Sequence of chain A:
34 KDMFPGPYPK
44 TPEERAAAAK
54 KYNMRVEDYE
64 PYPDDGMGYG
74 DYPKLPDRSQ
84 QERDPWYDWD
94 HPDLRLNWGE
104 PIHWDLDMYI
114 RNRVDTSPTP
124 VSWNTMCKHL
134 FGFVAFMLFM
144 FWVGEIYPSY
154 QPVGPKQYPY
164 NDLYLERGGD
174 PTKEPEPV

Sequence of chain B:
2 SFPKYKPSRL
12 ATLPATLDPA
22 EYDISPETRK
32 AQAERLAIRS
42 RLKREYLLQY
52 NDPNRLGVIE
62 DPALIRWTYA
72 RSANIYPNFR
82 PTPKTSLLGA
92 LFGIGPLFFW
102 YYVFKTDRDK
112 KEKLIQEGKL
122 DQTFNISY

The following describes two proteins that form a bound complex.

Interface contacts:
Residue Y75 in chain A contacts residue W68 in chain B (closest heavy-atom distance 3.3 Å).
Residue G69 in chain A contacts residue F80 in chain B (closest heavy-atom distance 2.8 Å).
Residue G71 in chain A is in contact with residue N75 in chain B (closest heavy-atom distance 3.7 Å).
Residue D80 in chain A contacts residue T13 in chain B (closest heavy-atom distance 4.0 Å).
Residue M70 in chain A is in contact with residue L89 in chain B (closest heavy-atom distance 4.1 Å).
Residue T119 in chain A is in contact with residue A12 in chain B (closest heavy-atom distance 3.7 Å).
Residue G102 in chain A is in contact with residue A64 in chain B (closest heavy-atom distance 3.5 Å).
Residue W101 in chain A interacts with residue E61 in chain B (closest heavy-atom distance 4.0 Å).
Residue Y90 in chain A interacts with residue R40 in chain B (closest heavy-atom distance 3.1 Å).
Residue P121 in chain A is in contact with residue P15 in chain B (closest heavy-atom distance 3.9 Å).
Residue F37 in chain A is in contact with residue Y70 in chain B (closest heavy-atom distance 3.5 Å).
Residue P38 in chain A is in contact with residue N75 in chain B (closest heavy-atom distance 3.2 Å).
Residue P38 in chain A contacts residue R67 in chain B (closest heavy-atom distance 3.8 Å).
Residue V59 in chain A is in contact with residue E35 in chain B (closest heavy-atom distance 3.2 Å).
Residue W107 in chain A interacts with residue W68 in chain B (closest heavy-atom distance 2.9 Å).
Residue P121 in chain A contacts residue Y6 in chain B (closest heavy-atom distance 4.1 Å).
Residue M70 in chain A is in contact with residue T86 in chain B (closest heavy-atom distance 3.6 Å).
Residue Y90 in chain A contacts residue K44 in chain B (closest heavy-atom distance 3.0 Å).
Residue R58 in chain A contacts residue E35 in chain B (closest heavy-atom distance 4.0 Å).
Residue W126 in chain A contacts residue S9 in chain B (closest heavy-atom distance 3.1 Å).
Residue W101 in chain A contacts residue D62 in chain B (closest heavy-atom distance 2.9 Å).
Residue W126 in chain A is in contact with residue L11 in chain B (closest heavy-atom distance 3.6 Å).
Residue M36 in chain A interacts with residue R67 in chain B (closest heavy-atom distance 2.8 Å).
Residue G69 in chain A contacts residue T86 in chain B (closest heavy-atom distance 3.3 Å).
Residue Y41 in chain A contacts residue N79 in chain B (closest heavy-atom distance 3.6 Å).
Residue D68 in chain A is in contact with residue F80 in chain B (closest heavy-atom distance 3.7 Å).
Residue Y55 in chain A interacts with residue R67 in chain B (closest heavy-atom distance 3.9 Å).
Residue T122 in chain A is in contact with residue Y6 in chain B (closest heavy-atom distance 3.0 Å).
Residue G71 in chain A interacts with residue F80 in chain B (closest heavy-atom distance 3.3 Å).
Residue F37 in chain A interacts with residue I66 in chain B (closest heavy-atom distance 3.8 Å).
Residue W107 in chain A interacts with residue A71 in chain B (closest heavy-atom distance 3.0 Å).
Residue G71 in chain A is in contact with residue N79 in chain B (closest heavy-atom distance 3.0 Å).
Residue S125 in chain A contacts residue Y6 in chain B (closest heavy-atom distance 3.9 Å).
Residue L109 in chain A contacts residue W68 in chain B (closest heavy-atom distance 3.8 Å).
Residue H106 in chain A interacts with residue W68 in chain B (closest heavy-atom distance 3.6 Å).
Residue P121 in chain A contacts residue T13 in chain B (closest heavy-atom distance 3.0 Å).
Residue P40 in chain A contacts residue N79 in chain B (closest heavy-atom distance 3.1 Å).
Residue W107 in chain A is in contact with residue R72 in chain B (closest heavy-atom distance 4.0 Å).
Residue P38 in chain A interacts with residue A71 in chain B (closest heavy-atom distance 4.0 Å).
Residue D91 in chain A interacts with residue K44 in chain B (closest heavy-atom distance 3.9 Å).
Residue G69 in chain A is in contact with residue R81 in chain B (closest heavy-atom distance 3.6 Å).
Residue D110 in chain A is in contact with residue R72 in chain B (closest heavy-atom distance 2.6 Å).
Residue I105 in chain A interacts with residue L65 in chain B (closest heavy-atom distance 3.6 Å).
Residue K54 in chain A is in contact with residue R67 in chain B (closest heavy-atom distance 3.3 Å).
Residue G71 in chain A interacts with residue I76 in chain B (closest heavy-atom distance 3.4 Å).
Residue W101 in chain A contacts residue L43 in chain B (closest heavy-atom distance 4.1 Å).
Residue D93 in chain A contacts residue Y47 in chain B (closest heavy-atom distance 3.3 Å).
Residue N56 in chain A contacts residue L43 in chain B (closest heavy-atom distance 4.0 Å).
Residue N56 in chain A contacts residue I39 in chain B (closest heavy-atom distance 4.0 Å).
Residue W101 in chain A interacts with residue I60 in chain B (closest heavy-atom distance 3.2 Å).
Residue W126 in chain A interacts with residue K7 in chain B (closest heavy-atom distance 4.0 Å).
Residue D93 in chain A is in contact with residue K44 in chain B (closest heavy-atom distance 2.3 Å).
Residue G69 in chain A is in contact with residue T83 in chain B (closest heavy-atom distance 3.0 Å).
Residue T119 in chain A contacts residue L11 in chain B (closest heavy-atom distance 3.2 Å).
Residue T119 in chain A is in contact with residue R10 in chain B (closest heavy-atom distance 3.4 Å).
Residue D108 in chain A is in contact with residue R72 in chain B (closest heavy-atom distance 4.0 Å).
Residue W101 in chain A contacts residue Y47 in chain B (closest heavy-atom distance 3.2 Å).
Residue S125 in chain A interacts with residue K7 in chain B (closest heavy-atom distance 2.8 Å).
Residue T119 in chain A is in contact with residue T13 in chain B (closest heavy-atom distance 3.4 Å).
Residue P38 in chain A is in contact with residue Y70 in chain B (closest heavy-atom distance 3.5 Å).